Sequence of the first protein:
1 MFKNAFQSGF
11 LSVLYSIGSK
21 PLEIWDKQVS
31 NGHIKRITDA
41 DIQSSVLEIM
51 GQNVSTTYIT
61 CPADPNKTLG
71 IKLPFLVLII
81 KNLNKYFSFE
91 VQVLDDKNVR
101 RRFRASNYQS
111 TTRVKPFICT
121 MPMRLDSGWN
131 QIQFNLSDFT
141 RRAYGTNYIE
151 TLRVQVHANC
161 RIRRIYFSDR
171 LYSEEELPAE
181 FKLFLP

The following describes two proteins that form a bound complex.

Sequence of the second protein:
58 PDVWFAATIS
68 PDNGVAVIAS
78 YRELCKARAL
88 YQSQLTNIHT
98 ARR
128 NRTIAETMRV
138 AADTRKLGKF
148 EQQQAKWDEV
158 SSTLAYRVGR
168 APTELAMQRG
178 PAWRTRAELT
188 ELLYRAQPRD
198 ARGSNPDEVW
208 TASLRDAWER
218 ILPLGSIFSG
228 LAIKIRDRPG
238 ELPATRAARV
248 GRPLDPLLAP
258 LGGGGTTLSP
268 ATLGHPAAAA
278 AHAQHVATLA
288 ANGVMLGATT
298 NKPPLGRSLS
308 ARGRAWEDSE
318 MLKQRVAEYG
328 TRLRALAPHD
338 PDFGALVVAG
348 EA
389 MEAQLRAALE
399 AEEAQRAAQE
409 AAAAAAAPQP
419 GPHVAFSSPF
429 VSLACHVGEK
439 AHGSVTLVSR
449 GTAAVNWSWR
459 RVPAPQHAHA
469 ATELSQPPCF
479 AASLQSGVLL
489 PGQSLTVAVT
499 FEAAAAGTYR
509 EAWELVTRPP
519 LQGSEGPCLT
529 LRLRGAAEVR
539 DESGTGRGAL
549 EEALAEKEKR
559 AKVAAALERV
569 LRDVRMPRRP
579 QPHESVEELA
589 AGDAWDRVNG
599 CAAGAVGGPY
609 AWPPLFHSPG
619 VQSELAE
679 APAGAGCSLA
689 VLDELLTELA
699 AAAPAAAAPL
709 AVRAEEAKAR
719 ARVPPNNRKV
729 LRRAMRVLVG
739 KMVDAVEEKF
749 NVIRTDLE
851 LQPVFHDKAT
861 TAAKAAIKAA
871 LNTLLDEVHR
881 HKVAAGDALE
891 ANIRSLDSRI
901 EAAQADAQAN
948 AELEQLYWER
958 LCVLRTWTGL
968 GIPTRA

Contacts between the two chains:
Residue H336 in the second protein contacts residue A143 in the first protein (closest heavy-atom distance 4.0 Å).
Residue R246 in the second protein interacts with residue T112 in the first protein (closest heavy-atom distance 3.9 Å).
Residue H336 in the second protein is in contact with residue G145 in the first protein (closest heavy-atom distance 3.3 Å).
Residue V345 in the second protein contacts residue R124 in the first protein (closest heavy-atom distance 3.6 Å).
Residue R249 in the second protein is in contact with residue T111 in the first protein (closest heavy-atom distance 3.7 Å).
Residue A342 in the second protein contacts residue D138 in the first protein (closest heavy-atom distance 4.1 Å).
Residue L144 in the second protein contacts residue N107 in the first protein (closest heavy-atom distance 3.6 Å).
Residue L144 in the second protein is in contact with residue K85 in the first protein (closest heavy-atom distance 3.9 Å).
Residue L343 in the second protein is in contact with residue R142 in the first protein (closest heavy-atom distance 3.8 Å).
Residue T141 in the second protein is in contact with residue N84 in the first protein (closest heavy-atom distance 3.4 Å).
Residue L251 in the second protein contacts residue R124 in the first protein (closest heavy-atom distance 3.8 Å).
Residue P250 in the second protein is in contact with residue M121 in the first protein (closest heavy-atom distance 3.6 Å).
Residue R246 in the second protein contacts residue V114 in the first protein (closest heavy-atom distance 2.8 Å).
Residue L343 in the second protein contacts residue M121 in the first protein (closest heavy-atom distance 3.2 Å).
Residue G248 in the second protein is in contact with residue T112 in the first protein (closest heavy-atom distance 3.0 Å).
Residue D140 in the second protein contacts residue K85 in the first protein (closest heavy-atom distance 3.2 Å).
Residue V345 in the second protein contacts residue M121 in the first protein (closest heavy-atom distance 3.8 Å).
Residue D140 in the second protein is in contact with residue Y86 in the first protein (closest heavy-atom distance 2.7 Å).
Residue L343 in the second protein interacts with residue F139 in the first protein (closest heavy-atom distance 3.1 Å).
Residue V345 in the second protein interacts with residue F139 in the first protein (closest heavy-atom distance 3.6 Å).
Residue A349 in the second protein contacts residue N130 in the first protein (closest heavy-atom distance 3.9 Å).
Residue F340 in the second protein interacts with residue V114 in the first protein (closest heavy-atom distance 3.6 Å).
Residue V247 in the second protein interacts with residue R113 in the first protein (closest heavy-atom distance 3.7 Å).
Residue R246 in the second protein is in contact with residue R113 in the first protein (closest heavy-atom distance 3.8 Å).
Residue F147 in the second protein is in contact with residue R124 in the first protein (closest heavy-atom distance 3.4 Å).
Residue A349 in the second protein is in contact with residue W129 in the first protein (closest heavy-atom distance 3.2 Å).
Residue G347 in the second protein contacts residue N130 in the first protein (closest heavy-atom distance 3.0 Å).
Residue P338 in the second protein is in contact with residue R142 in the first protein (closest heavy-atom distance 3.3 Å).
Residue D339 in the second protein interacts with residue R142 in the first protein (closest heavy-atom distance 3.6 Å).
Residue P250 in the second protein is in contact with residue T112 in the first protein (closest heavy-atom distance 4.0 Å).
Residue V345 in the second protein contacts residue I132 in the first protein (closest heavy-atom distance 4.0 Å).
Residue A346 in the second protein interacts with residue R124 in the first protein (closest heavy-atom distance 3.8 Å).
Residue A245 in the second protein interacts with residue V114 in the first protein (closest heavy-atom distance 3.7 Å).
Residue A346 in the second protein interacts with residue Q131 in the first protein (closest heavy-atom distance 4.0 Å).
Residue H336 in the second protein is in contact with residue R141 in the first protein (closest heavy-atom distance 4.0 Å).
Residue L251 in the second protein contacts residue P122 in the first protein (closest heavy-atom distance 3.9 Å).
Residue L144 in the second protein interacts with residue Y86 in the first protein (closest heavy-atom distance 3.5 Å).
Residue N94 in the second protein interacts with residue D41 in the first protein (closest heavy-atom distance 4.0 Å).
Residue A244 in the second protein is in contact with residue P116 in the first protein (closest heavy-atom distance 4.1 Å).
Residue V247 in the second protein is in contact with residue T111 in the first protein (closest heavy-atom distance 3.4 Å).
Residue P338 in the second protein contacts residue V114 in the first protein (closest heavy-atom distance 4.1 Å).
Residue G347 in the second protein contacts residue Q131 in the first protein (closest heavy-atom distance 3.3 Å).
Residue F147 in the second protein is in contact with residue S110 in the first protein (closest heavy-atom distance 3.5 Å).
Residue A244 in the second protein is in contact with residue K115 in the first protein (closest heavy-atom distance 3.0 Å).
Residue A349 in the second protein interacts with residue D126 in the first protein (closest heavy-atom distance 3.7 Å).
Residue E348 in the second protein is in contact with residue D126 in the first protein (closest heavy-atom distance 3.4 Å).
Residue V344 in the second protein is in contact with residue M121 in the first protein (closest heavy-atom distance 3.7 Å).
Residue P338 in the second protein contacts residue A143 in the first protein (closest heavy-atom distance 3.6 Å).
Residue V345 in the second protein interacts with residue M123 in the first protein (closest heavy-atom distance 3.8 Å).
Residue P335 in the second protein is in contact with residue Y144 in the first protein (closest heavy-atom distance 3.6 Å).
Residue V247 in the second protein is in contact with residue T112 in the first protein (closest heavy-atom distance 3.4 Å).
Residue V137 in the second protein is in contact with residue K85 in the first protein (closest heavy-atom distance 3.9 Å).
Residue F340 in the second protein interacts with residue T112 in the first protein (closest heavy-atom distance 3.7 Å).
Residue E348 in the second protein is in contact with residue N130 in the first protein (closest heavy-atom distance 2.7 Å).
Residue G248 in the second protein is in contact with residue T111 in the first protein (closest heavy-atom distance 2.4 Å).
Residue E348 in the second protein contacts residue Q131 in the first protein (closest heavy-atom distance 3.3 Å).
Residue V345 in the second protein interacts with residue P122 in the first protein (closest heavy-atom distance 4.0 Å).
Residue G347 in the second protein contacts residue D126 in the first protein (closest heavy-atom distance 3.2 Å).
Residue A241 in the second protein is in contact with residue K115 in the first protein (closest heavy-atom distance 2.8 Å).
Residue H336 in the second protein interacts with residue Y144 in the first protein (closest heavy-atom distance 3.2 Å).